Interface contacts:
Residue R74 in protein 2 contacts residue Q33 in protein 1 (closest heavy-atom distance 3.1 Å).
Residue L73 in protein 2 is in contact with residue E37 in protein 1 (closest heavy-atom distance 3.5 Å).
Residue L73 in protein 2 contacts residue Q33 in protein 1 (closest heavy-atom distance 4.1 Å).
Residue L73 in protein 2 is in contact with residue A36 in protein 1 (closest heavy-atom distance 3.4 Å).

The following describes two proteins that form a bound complex.

Sequence of protein 2:
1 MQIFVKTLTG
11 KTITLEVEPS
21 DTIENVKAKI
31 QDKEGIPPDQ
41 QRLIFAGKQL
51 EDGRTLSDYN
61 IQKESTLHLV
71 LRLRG

Sequence of protein 1:
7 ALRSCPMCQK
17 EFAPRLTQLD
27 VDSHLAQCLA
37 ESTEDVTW